Sequence of the first protein:
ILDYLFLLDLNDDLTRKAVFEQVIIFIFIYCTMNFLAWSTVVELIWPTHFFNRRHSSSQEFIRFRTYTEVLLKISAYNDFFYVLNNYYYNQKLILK

Sequence of the second protein:
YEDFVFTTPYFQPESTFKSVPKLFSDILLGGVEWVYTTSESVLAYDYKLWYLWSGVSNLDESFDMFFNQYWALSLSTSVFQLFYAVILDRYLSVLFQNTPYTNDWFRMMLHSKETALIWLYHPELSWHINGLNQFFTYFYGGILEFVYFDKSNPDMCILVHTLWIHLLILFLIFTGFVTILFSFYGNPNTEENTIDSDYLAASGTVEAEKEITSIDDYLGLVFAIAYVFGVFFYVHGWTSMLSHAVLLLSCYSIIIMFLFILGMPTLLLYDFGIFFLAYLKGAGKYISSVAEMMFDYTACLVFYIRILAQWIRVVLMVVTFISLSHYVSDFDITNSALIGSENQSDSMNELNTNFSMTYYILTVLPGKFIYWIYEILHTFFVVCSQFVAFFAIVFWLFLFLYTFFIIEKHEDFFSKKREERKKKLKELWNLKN

This data describes a binding interaction between two proteins.

Residue-level contacts at the interface:
Residue F236 in the second protein contacts residue A40 in the first protein (closest heavy-atom distance 3.5 Å).
Residue F236 in the second protein is in contact with residue W41 in the first protein (closest heavy-atom distance 3.5 Å).
Residue Y265 in the second protein contacts residue V26 in the first protein (closest heavy-atom distance 4.0 Å).
Residue L261 in the second protein interacts with residue I32 in the first protein (closest heavy-atom distance 4.2 Å).
Residue W251 in the second protein interacts with residue M36 in the first protein (closest heavy-atom distance 4.0 Å).
Residue F197 in the second protein is in contact with residue L47 in the first protein (closest heavy-atom distance 3.6 Å).
Residue L262 in the second protein contacts residue I32 in the first protein (closest heavy-atom distance 4.1 Å).
Residue S256 in the second protein is in contact with residue I28 in the first protein (closest heavy-atom distance 3.9 Å).
Residue W442 in the second protein interacts with residue E63 in the first protein (closest heavy-atom distance 3.6 Å).
Residue D211 in the second protein contacts residue P50 in the first protein (closest heavy-atom distance 3.3 Å).
Residue L262 in the second protein contacts residue F29 in the first protein (closest heavy-atom distance 4.0 Å).
Residue F197 in the second protein is in contact with residue T43 in the first protein (closest heavy-atom distance 3.7 Å).
Residue L232 in the second protein is in contact with residue W41 in the first protein (closest heavy-atom distance 3.8 Å).
Residue N446 in the second protein is in contact with residue E63 in the first protein (closest heavy-atom distance 3.5 Å).
Residue Y265 in the second protein is in contact with residue F29 in the first protein (closest heavy-atom distance 3.5 Å).
Residue W251 in the second protein interacts with residue L39 in the first protein (closest heavy-atom distance 4.2 Å).
Residue G233 in the second protein contacts residue Y33 in the first protein (closest heavy-atom distance 4.1 Å).
Residue T252 in the second protein is in contact with residue I32 in the first protein (closest heavy-atom distance 4.4 Å).
Residue V191 in the second protein contacts residue L39 in the first protein (closest heavy-atom distance 4.2 Å).
Residue F236 in the second protein is in contact with residue M36 in the first protein (closest heavy-atom distance 3.7 Å).
Residue F195 in the second protein interacts with residue T43 in the first protein (closest heavy-atom distance 3.4 Å).
Residue S210 in the second protein is in contact with residue L47 in the first protein (closest heavy-atom distance 3.7 Å).
Residue P201 in the second protein contacts residue W49 in the first protein (closest heavy-atom distance 3.5 Å).
Residue F236 in the second protein interacts with residue V44 in the first protein (closest heavy-atom distance 4.3 Å).
Residue L438 in the second protein is in contact with residue F67 in the first protein (closest heavy-atom distance 3.8 Å).
Residue S256 in the second protein contacts residue I32 in the first protein (closest heavy-atom distance 4.3 Å).
Residue D211 in the second protein is in contact with residue L47 in the first protein (closest heavy-atom distance 2.8 Å).
Residue P201 in the second protein contacts residue P50 in the first protein (closest heavy-atom distance 3.9 Å).
Residue A237 in the second protein is in contact with residue Y33 in the first protein (closest heavy-atom distance 4.3 Å).
Residue N446 in the second protein interacts with residue I65 in the first protein (closest heavy-atom distance 3.6 Å).
Residue L261 in the second protein contacts residue I28 in the first protein (closest heavy-atom distance 4.2 Å).
Residue L441 in the second protein interacts with residue I65 in the first protein (closest heavy-atom distance 3.7 Å).
Residue L262 in the second protein interacts with residue Y33 in the first protein (closest heavy-atom distance 4.2 Å).
Residue Y198 in the second protein contacts residue E46 in the first protein (closest heavy-atom distance 2.6 Å).
Residue Y265 in the second protein interacts with residue Q25 in the first protein (closest heavy-atom distance 4.4 Å).
Residue W251 in the second protein contacts residue T35 in the first protein (closest heavy-atom distance 3.8 Å).
Residue N446 in the second protein contacts residue S61 in the first protein (closest heavy-atom distance 4.3 Å).
Residue F195 in the second protein is in contact with residue L39 in the first protein (closest heavy-atom distance 3.8 Å).
Residue F187 in the second protein interacts with residue F38 in the first protein (closest heavy-atom distance 4.0 Å).
Residue A237 in the second protein interacts with residue M36 in the first protein (closest heavy-atom distance 4.2 Å).
Residue N446 in the second protein is in contact with residue F64 in the first protein (closest heavy-atom distance 2.7 Å).
Residue F187 in the second protein interacts with residue T35 in the first protein (closest heavy-atom distance 3.7 Å).
Residue F197 in the second protein is in contact with residue E46 in the first protein (closest heavy-atom distance 4.3 Å).
Residue N446 in the second protein contacts residue Q62 in the first protein (closest heavy-atom distance 2.4 Å).
Residue L255 in the second protein interacts with residue I28 in the first protein (closest heavy-atom distance 3.8 Å).
Residue F236 in the second protein is in contact with residue N37 in the first protein (closest heavy-atom distance 4.0 Å).
Residue W442 in the second protein interacts with residue F64 in the first protein (closest heavy-atom distance 4.0 Å).
Residue Y240 in the second protein is in contact with residue M36 in the first protein (closest heavy-atom distance 3.3 Å).
Residue D229 in the second protein is in contact with residue W41 in the first protein (closest heavy-atom distance 4.2 Å).
Residue G199 in the second protein contacts residue W49 in the first protein (closest heavy-atom distance 3.9 Å).
Residue F190 in the second protein is in contact with residue L39 in the first protein (closest heavy-atom distance 3.7 Å).
Residue G233 in the second protein is in contact with residue W41 in the first protein (closest heavy-atom distance 3.9 Å).
Residue S210 in the second protein contacts residue T43 in the first protein (closest heavy-atom distance 4.1 Å).
Residue F187 in the second protein interacts with residue L39 in the first protein (closest heavy-atom distance 4.2 Å).
Residue L255 in the second protein is in contact with residue I32 in the first protein (closest heavy-atom distance 3.6 Å).
Residue F197 in the second protein contacts residue W49 in the first protein (closest heavy-atom distance 3.2 Å).
Residue K445 in the second protein interacts with residue Q62 in the first protein (closest heavy-atom distance 3.8 Å).
Residue I269 in the second protein is in contact with residue F29 in the first protein (closest heavy-atom distance 3.7 Å).
Residue T207 in the second protein is in contact with residue L47 in the first protein (closest heavy-atom distance 3.5 Å).
Residue W442 in the second protein interacts with residue I65 in the first protein (closest heavy-atom distance 3.5 Å).